These two protein chains interact to form a complex.

Sequence of protein 1:
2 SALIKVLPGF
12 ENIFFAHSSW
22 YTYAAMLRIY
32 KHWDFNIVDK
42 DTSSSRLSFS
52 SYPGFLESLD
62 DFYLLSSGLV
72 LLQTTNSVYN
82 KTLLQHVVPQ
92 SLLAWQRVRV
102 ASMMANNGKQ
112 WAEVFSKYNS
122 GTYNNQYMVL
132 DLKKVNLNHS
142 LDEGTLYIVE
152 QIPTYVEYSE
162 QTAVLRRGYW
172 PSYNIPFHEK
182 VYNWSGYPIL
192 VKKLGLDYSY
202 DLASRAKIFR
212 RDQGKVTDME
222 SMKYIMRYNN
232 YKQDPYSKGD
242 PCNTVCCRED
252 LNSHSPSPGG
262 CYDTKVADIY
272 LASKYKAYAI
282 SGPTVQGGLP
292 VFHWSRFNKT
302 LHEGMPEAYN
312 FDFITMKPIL

Residue-level contacts at the interface:
Residue G10 in protein 2 is in contact with residue L203 in protein 1 (closest heavy-atom distance 3.7 Å).
Residue R168 in protein 2 is in contact with residue Y201 in protein 1 (closest heavy-atom distance 2.9 Å).
Residue L8 in protein 2 is in contact with residue R211 in protein 1 (closest heavy-atom distance 3.9 Å).
Residue P9 in protein 2 is in contact with residue K208 in protein 1 (closest heavy-atom distance 3.4 Å).
Residue D202 in protein 2 interacts with residue F11 in protein 1 (closest heavy-atom distance 3.7 Å).
Residue R211 in protein 2 interacts with residue F11 in protein 1 (closest heavy-atom distance 3.7 Å).
Residue Y237 in protein 2 interacts with residue G10 in protein 1 (closest heavy-atom distance 3.3 Å).
Residue R211 in protein 2 contacts residue R167 in protein 1 (closest heavy-atom distance 2.7 Å).
Residue R168 in protein 2 contacts residue Y174 in protein 1 (closest heavy-atom distance 4.2 Å).
Residue F11 in protein 2 interacts with residue R211 in protein 1 (closest heavy-atom distance 3.7 Å).
Residue R211 in protein 2 interacts with residue P9 in protein 1 (closest heavy-atom distance 2.8 Å).
Residue R167 in protein 2 is in contact with residue R211 in protein 1 (closest heavy-atom distance 2.7 Å).
Residue R167 in protein 2 is in contact with residue D202 in protein 1 (closest heavy-atom distance 3.4 Å).
Residue Y170 in protein 2 contacts residue R168 in protein 1 (closest heavy-atom distance 2.8 Å).
Residue R211 in protein 2 contacts residue G169 in protein 1 (closest heavy-atom distance 4.5 Å).
Residue Y237 in protein 2 contacts residue E12 in protein 1 (closest heavy-atom distance 2.6 Å).
Residue P9 in protein 2 contacts residue Y237 in protein 1 (closest heavy-atom distance 3.6 Å).
Residue E12 in protein 2 is in contact with residue Y237 in protein 1 (closest heavy-atom distance 2.6 Å).
Residue P172 in protein 2 interacts with residue R168 in protein 1 (closest heavy-atom distance 3.4 Å).
Residue R211 in protein 2 is in contact with residue L8 in protein 1 (closest heavy-atom distance 3.9 Å).
Residue H140 in protein 2 interacts with residue L203 in protein 1 (closest heavy-atom distance 3.4 Å).
Residue Y174 in protein 2 interacts with residue R168 in protein 1 (closest heavy-atom distance 4.2 Å).
Residue F178 in protein 2 is in contact with residue R168 in protein 1 (closest heavy-atom distance 3.5 Å).
Residue L203 in protein 2 contacts residue G10 in protein 1 (closest heavy-atom distance 3.7 Å).
Residue R168 in protein 2 interacts with residue F178 in protein 1 (closest heavy-atom distance 3.5 Å).
Residue R212 in protein 2 is in contact with residue P9 in protein 1 (closest heavy-atom distance 3.5 Å).
Residue W171 in protein 2 interacts with residue R168 in protein 1 (closest heavy-atom distance 3.1 Å).
Residue R211 in protein 2 interacts with residue R168 in protein 1 (closest heavy-atom distance 3.6 Å).
Residue L203 in protein 2 is in contact with residue P9 in protein 1 (closest heavy-atom distance 4.2 Å).
Residue P9 in protein 2 contacts residue L203 in protein 1 (closest heavy-atom distance 4.2 Å).
Residue R168 in protein 2 is in contact with residue Y170 in protein 1 (closest heavy-atom distance 2.8 Å).
Residue K208 in protein 2 interacts with residue P9 in protein 1 (closest heavy-atom distance 3.4 Å).
Residue L203 in protein 2 interacts with residue S141 in protein 1 (closest heavy-atom distance 4.5 Å).
Residue R168 in protein 2 is in contact with residue V165 in protein 1 (closest heavy-atom distance 3.8 Å).
Residue N139 in protein 2 contacts residue L203 in protein 1 (closest heavy-atom distance 3.3 Å).
Residue G10 in protein 2 contacts residue Y237 in protein 1 (closest heavy-atom distance 3.3 Å).
Residue L203 in protein 2 contacts residue N139 in protein 1 (closest heavy-atom distance 3.3 Å).
Residue P9 in protein 2 interacts with residue R212 in protein 1 (closest heavy-atom distance 3.5 Å).
Residue G10 in protein 2 is in contact with residue K208 in protein 1 (closest heavy-atom distance 3.7 Å).
Residue R212 in protein 2 is in contact with residue G215 in protein 1 (closest heavy-atom distance 4.5 Å).
Residue Y237 in protein 2 interacts with residue P9 in protein 1 (closest heavy-atom distance 3.6 Å).
Residue L197 in protein 2 is in contact with residue H140 in protein 1 (closest heavy-atom distance 4.1 Å).
Residue L203 in protein 2 is in contact with residue F11 in protein 1 (closest heavy-atom distance 3.8 Å).
Residue F11 in protein 2 is in contact with residue L203 in protein 1 (closest heavy-atom distance 3.8 Å).
Residue S141 in protein 2 contacts residue L203 in protein 1 (closest heavy-atom distance 4.5 Å).
Residue Q214 in protein 2 is in contact with residue Q214 in protein 1 (closest heavy-atom distance 3.8 Å).
Residue H140 in protein 2 contacts residue L197 in protein 1 (closest heavy-atom distance 4.1 Å).
Residue D202 in protein 2 interacts with residue R167 in protein 1 (closest heavy-atom distance 3.4 Å).
Residue N139 in protein 2 contacts residue L197 in protein 1 (closest heavy-atom distance 3.2 Å).
Residue R168 in protein 2 is in contact with residue W171 in protein 1 (closest heavy-atom distance 3.1 Å).
Residue R168 in protein 2 interacts with residue P172 in protein 1 (closest heavy-atom distance 3.4 Å).
Residue Y201 in protein 2 is in contact with residue R168 in protein 1 (closest heavy-atom distance 2.9 Å).
Residue G169 in protein 2 contacts residue R211 in protein 1 (closest heavy-atom distance 4.5 Å).
Residue F11 in protein 2 contacts residue D202 in protein 1 (closest heavy-atom distance 3.7 Å).
Residue L197 in protein 2 interacts with residue N139 in protein 1 (closest heavy-atom distance 3.2 Å).
Residue K208 in protein 2 is in contact with residue G10 in protein 1 (closest heavy-atom distance 3.7 Å).
Residue L203 in protein 2 interacts with residue H140 in protein 1 (closest heavy-atom distance 3.4 Å).
Residue V165 in protein 2 contacts residue R168 in protein 1 (closest heavy-atom distance 3.8 Å).
Residue P9 in protein 2 interacts with residue R211 in protein 1 (closest heavy-atom distance 2.8 Å).
Residue R168 in protein 2 contacts residue R211 in protein 1 (closest heavy-atom distance 3.6 Å).

Sequence of protein 2:
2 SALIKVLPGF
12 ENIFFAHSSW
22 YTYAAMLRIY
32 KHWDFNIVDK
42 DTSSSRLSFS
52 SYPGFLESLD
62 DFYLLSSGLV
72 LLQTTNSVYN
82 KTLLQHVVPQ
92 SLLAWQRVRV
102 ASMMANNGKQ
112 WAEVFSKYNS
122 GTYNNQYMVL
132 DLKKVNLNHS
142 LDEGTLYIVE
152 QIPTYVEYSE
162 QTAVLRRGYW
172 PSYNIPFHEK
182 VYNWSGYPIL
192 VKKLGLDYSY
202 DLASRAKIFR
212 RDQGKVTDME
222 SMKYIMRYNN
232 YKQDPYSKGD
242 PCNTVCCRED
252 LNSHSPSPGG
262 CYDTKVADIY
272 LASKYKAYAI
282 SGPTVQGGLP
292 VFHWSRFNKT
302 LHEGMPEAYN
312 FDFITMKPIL